The following describes two proteins that form a bound complex.

Sequence of chain B:
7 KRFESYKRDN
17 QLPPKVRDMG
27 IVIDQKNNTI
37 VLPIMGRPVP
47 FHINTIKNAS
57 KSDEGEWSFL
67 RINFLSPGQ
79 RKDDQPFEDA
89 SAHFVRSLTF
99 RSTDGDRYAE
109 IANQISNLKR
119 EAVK

Sequence of chain A:
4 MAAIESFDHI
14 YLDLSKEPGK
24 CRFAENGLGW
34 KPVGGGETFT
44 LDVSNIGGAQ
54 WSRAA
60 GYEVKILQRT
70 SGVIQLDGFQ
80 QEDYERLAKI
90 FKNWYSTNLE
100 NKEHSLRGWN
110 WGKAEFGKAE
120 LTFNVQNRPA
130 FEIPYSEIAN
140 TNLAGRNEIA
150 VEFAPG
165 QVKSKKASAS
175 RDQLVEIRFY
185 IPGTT

Contacts between the two chains:
Residue F122 in chain A interacts with residue H91 in chain B (closest heavy-atom distance 3.6 Å).
Residue D176 in chain A contacts residue I27 in chain B (closest heavy-atom distance 2.8 Å).
Residue N109 in chain A interacts with residue V93 in chain B (closest heavy-atom distance 2.9 Å).
Residue E147 in chain A is in contact with residue R94 in chain B (closest heavy-atom distance 2.6 Å).
Residue D176 in chain A is in contact with residue G26 in chain B (closest heavy-atom distance 3.4 Å).
Residue V179 in chain A interacts with residue T97 in chain B (closest heavy-atom distance 2.6 Å).
Residue F183 in chain A contacts residue F92 in chain B (closest heavy-atom distance 3.3 Å).
Residue Y184 in chain A is in contact with residue H91 in chain B (closest heavy-atom distance 3.3 Å).
Residue G107 in chain A interacts with residue S11 in chain B (closest heavy-atom distance 3.5 Å).
Residue Q177 in chain A is in contact with residue F98 in chain B (closest heavy-atom distance 3.1 Å).
Residue N109 in chain A contacts residue T51 in chain B (closest heavy-atom distance 2.4 Å).
Residue G107 in chain A interacts with residue P46 in chain B (closest heavy-atom distance 3.2 Å).
Residue L17 in chain A interacts with residue M41 in chain B (closest heavy-atom distance 3.6 Å).
Residue L17 in chain A is in contact with residue G42 in chain B (closest heavy-atom distance 3.4 Å).
Residue E131 in chain A contacts residue M41 in chain B (closest heavy-atom distance 3.5 Å).
Residue Y184 in chain A is in contact with residue R94 in chain B (closest heavy-atom distance 3.5 Å).
Residue R106 in chain A is in contact with residue R8 in chain B (closest heavy-atom distance 3.2 Å).
Residue E180 in chain A contacts residue L96 in chain B (closest heavy-atom distance 3.1 Å).
Residue N109 in chain A interacts with residue L71 in chain B (closest heavy-atom distance 3.2 Å).
Residue A113 in chain A is in contact with residue H91 in chain B (closest heavy-atom distance 3.0 Å).
Residue V179 in chain A interacts with residue R99 in chain B (closest heavy-atom distance 3.6 Å).
Residue Y184 in chain A contacts residue F92 in chain B (closest heavy-atom distance 2.8 Å).
Residue L178 in chain A is in contact with residue T97 in chain B (closest heavy-atom distance 3.6 Å).
Residue Q74 in chain A is in contact with residue M41 in chain B (closest heavy-atom distance 3.1 Å).
Residue E131 in chain A contacts residue R43 in chain B (closest heavy-atom distance 3.6 Å).
Residue S174 in chain A contacts residue M25 in chain B (closest heavy-atom distance 2.2 Å).
Residue H103 in chain A interacts with residue R43 in chain B (closest heavy-atom distance 3.3 Å).
Residue D176 in chain A contacts residue Y106 in chain B (closest heavy-atom distance 2.6 Å).
Residue W110 in chain A interacts with residue F92 in chain B (closest heavy-atom distance 3.5 Å).
Residue R182 in chain A is in contact with residue R94 in chain B (closest heavy-atom distance 2.8 Å).
Residue L105 in chain A is in contact with residue R14 in chain B (closest heavy-atom distance 3.5 Å).
Residue W108 in chain A is in contact with residue F9 in chain B (closest heavy-atom distance 3.1 Å).
Residue D176 in chain A is in contact with residue R105 in chain B (closest heavy-atom distance 2.7 Å).
Residue Q177 in chain A is in contact with residue R99 in chain B (closest heavy-atom distance 2.5 Å).
Residue K112 in chain A contacts residue S89 in chain B (closest heavy-atom distance 3.6 Å).
Residue G155 in chain A is in contact with residue R99 in chain B (closest heavy-atom distance 3.2 Å).
Residue R56 in chain A interacts with residue D15 in chain B (closest heavy-atom distance 3.6 Å).
Residue R106 in chain A interacts with residue E10 in chain B (closest heavy-atom distance 3.6 Å).
Residue E180 in chain A is in contact with residue T97 in chain B (closest heavy-atom distance 2.9 Å).
Residue L105 in chain A interacts with residue Y12 in chain B (closest heavy-atom distance 2.9 Å).
Residue N109 in chain A contacts residue F92 in chain B (closest heavy-atom distance 3.2 Å).
Residue D176 in chain A is in contact with residue F98 in chain B (closest heavy-atom distance 3.5 Å).
Residue L105 in chain A interacts with residue S11 in chain B (closest heavy-atom distance 3.5 Å).
Residue A58 in chain A contacts residue G42 in chain B (closest heavy-atom distance 3.6 Å).
Residue L105 in chain A contacts residue D15 in chain B (closest heavy-atom distance 3.6 Å).
Residue K170 in chain A interacts with residue M41 in chain B (closest heavy-atom distance 3.6 Å).
Residue I181 in chain A contacts residue S95 in chain B (closest heavy-atom distance 3.5 Å).
Residue E62 in chain A interacts with residue R43 in chain B (closest heavy-atom distance 3.4 Å).
Residue R175 in chain A interacts with residue D102 in chain B (closest heavy-atom distance 2.7 Å).
Residue W110 in chain A contacts residue H91 in chain B (closest heavy-atom distance 3.2 Å).
Residue W110 in chain A is in contact with residue F85 in chain B (closest heavy-atom distance 3.6 Å).
Residue R182 in chain A is in contact with residue S95 in chain B (closest heavy-atom distance 2.8 Å).
Residue R106 in chain A contacts residue S11 in chain B (closest heavy-atom distance 2.8 Å).
Residue N109 in chain A is in contact with residue F70 in chain B (closest heavy-atom distance 3.4 Å).
Residue G107 in chain A is in contact with residue F47 in chain B (closest heavy-atom distance 3.6 Å).
Residue R56 in chain A is in contact with residue R43 in chain B (closest heavy-atom distance 2.7 Å).
Residue G107 in chain A contacts residue H48 in chain B (closest heavy-atom distance 3.0 Å).
Residue S55 in chain A interacts with residue R43 in chain B (closest heavy-atom distance 2.9 Å).
Residue G111 in chain A interacts with residue H91 in chain B (closest heavy-atom distance 2.8 Å).
Residue A129 in chain A is in contact with residue V45 in chain B (closest heavy-atom distance 3.5 Å).